These two protein chains interact to form a complex.

Sequence of protein 1:
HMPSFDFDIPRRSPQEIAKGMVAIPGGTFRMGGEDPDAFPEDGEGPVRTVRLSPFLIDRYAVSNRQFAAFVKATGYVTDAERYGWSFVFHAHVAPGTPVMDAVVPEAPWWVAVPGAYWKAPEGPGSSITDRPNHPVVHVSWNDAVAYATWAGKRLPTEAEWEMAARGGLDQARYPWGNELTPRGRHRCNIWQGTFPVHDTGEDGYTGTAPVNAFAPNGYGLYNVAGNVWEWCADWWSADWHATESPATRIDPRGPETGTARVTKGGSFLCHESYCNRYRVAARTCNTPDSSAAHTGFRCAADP

Sequence of protein 2:
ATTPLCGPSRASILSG

Residue-level contacts at the interface:
Residue W110 in protein 1 interacts with residue C7 in protein 2 (closest heavy-atom distance 4.5 Å).
Residue N286 in protein 1 interacts with residue S10 in protein 2 (closest heavy-atom distance 3.1 Å).
Residue S291 in protein 1 contacts residue R11 in protein 2 (closest heavy-atom distance 2.8 Å).
Residue T287 in protein 1 is in contact with residue S10 in protein 2 (closest heavy-atom distance 3.5 Å).
Residue E41 in protein 1 contacts residue T4 in protein 2 (closest heavy-atom distance 3.1 Å).
Residue M100 in protein 1 contacts residue I14 in protein 2 (closest heavy-atom distance 4.4 Å).
Residue F39 in protein 1 interacts with residue P5 in protein 2 (closest heavy-atom distance 3.5 Å).
Residue S86 in protein 1 is in contact with residue R11 in protein 2 (closest heavy-atom distance 4.2 Å).
Residue T284 in protein 1 interacts with residue G8 in protein 2 (closest heavy-atom distance 4.7 Å).
Residue F87 in protein 1 contacts residue R11 in protein 2 (closest heavy-atom distance 4.0 Å).
Residue A292 in protein 1 is in contact with residue P9 in protein 2 (closest heavy-atom distance 4.1 Å).
Residue V103 in protein 1 interacts with residue S13 in protein 2 (closest heavy-atom distance 4.0 Å).
Residue Y274 in protein 1 is in contact with residue L6 in protein 2 (closest heavy-atom distance 2.9 Å).
Residue A102 in protein 1 interacts with residue I14 in protein 2 (closest heavy-atom distance 3.6 Å).
Residue A107 in protein 1 interacts with residue L6 in protein 2 (closest heavy-atom distance 3.9 Å).
Residue V104 in protein 1 contacts residue S13 in protein 2 (closest heavy-atom distance 3.7 Å).
Residue Y83 in protein 1 contacts residue R11 in protein 2 (closest heavy-atom distance 3.5 Å).
Residue S291 in protein 1 interacts with residue P9 in protein 2 (closest heavy-atom distance 4.8 Å).
Residue A80 in protein 1 interacts with residue R11 in protein 2 (closest heavy-atom distance 3.4 Å).
Residue R277 in protein 1 contacts residue T4 in protein 2 (closest heavy-atom distance 3.5 Å).
Residue V104 in protein 1 interacts with residue I14 in protein 2 (closest heavy-atom distance 3.9 Å).
Residue T287 in protein 1 interacts with residue R11 in protein 2 (closest heavy-atom distance 4.1 Å).
Residue C275 in protein 1 is in contact with residue C7 in protein 2 (closest heavy-atom distance 3.3 Å).
Residue E106 in protein 1 is in contact with residue T3 in protein 2 (closest heavy-atom distance 4.6 Å).
Residue N286 in protein 1 is in contact with residue G8 in protein 2 (closest heavy-atom distance 3.6 Å).
Residue S290 in protein 1 interacts with residue S10 in protein 2 (closest heavy-atom distance 3.3 Å).
Residue W85 in protein 1 interacts with residue R11 in protein 2 (closest heavy-atom distance 2.9 Å).
Residue W110 in protein 1 interacts with residue P9 in protein 2 (closest heavy-atom distance 3.8 Å).
Residue T287 in protein 1 contacts residue A12 in protein 2 (closest heavy-atom distance 4.6 Å).
Residue R277 in protein 1 interacts with residue L6 in protein 2 (closest heavy-atom distance 4.1 Å).
Residue W109 in protein 1 is in contact with residue L6 in protein 2 (closest heavy-atom distance 4.4 Å).
Residue R277 in protein 1 interacts with residue P5 in protein 2 (closest heavy-atom distance 2.9 Å).
Residue C270 in protein 1 contacts residue C7 in protein 2 (closest heavy-atom distance 4.3 Å).
Residue S290 in protein 1 contacts residue A12 in protein 2 (closest heavy-atom distance 4.8 Å).
Residue P105 in protein 1 contacts residue S13 in protein 2 (closest heavy-atom distance 3.3 Å).
Residue H294 in protein 1 is in contact with residue G8 in protein 2 (closest heavy-atom distance 4.8 Å).
Residue H294 in protein 1 is in contact with residue C7 in protein 2 (closest heavy-atom distance 2.7 Å).
Residue Y274 in protein 1 interacts with residue P5 in protein 2 (closest heavy-atom distance 3.5 Å).
Residue D289 in protein 1 interacts with residue R11 in protein 2 (closest heavy-atom distance 2.9 Å).
Residue F87 in protein 1 interacts with residue I14 in protein 2 (closest heavy-atom distance 3.9 Å).
Residue D79 in protein 1 contacts residue R11 in protein 2 (closest heavy-atom distance 4.3 Å).
Residue N286 in protein 1 interacts with residue P9 in protein 2 (closest heavy-atom distance 2.9 Å).
Residue F87 in protein 1 contacts residue S13 in protein 2 (closest heavy-atom distance 4.8 Å).
Residue D42 in protein 1 contacts residue T4 in protein 2 (closest heavy-atom distance 4.0 Å).
Residue W85 in protein 1 interacts with residue I14 in protein 2 (closest heavy-atom distance 3.6 Å).
Residue V104 in protein 1 is in contact with residue L6 in protein 2 (closest heavy-atom distance 3.4 Å).
Residue P105 in protein 1 is in contact with residue L6 in protein 2 (closest heavy-atom distance 3.9 Å).
Residue C285 in protein 1 is in contact with residue G8 in protein 2 (closest heavy-atom distance 4.0 Å).
Residue F39 in protein 1 is in contact with residue T4 in protein 2 (closest heavy-atom distance 4.0 Å).
Residue S290 in protein 1 interacts with residue R11 in protein 2 (closest heavy-atom distance 2.9 Å).
Residue C275 in protein 1 contacts residue P5 in protein 2 (closest heavy-atom distance 3.9 Å).
Residue W229 in protein 1 contacts residue C7 in protein 2 (closest heavy-atom distance 3.6 Å).
Residue F87 in protein 1 contacts residue S10 in protein 2 (closest heavy-atom distance 3.6 Å).
Residue H294 in protein 1 is in contact with residue P9 in protein 2 (closest heavy-atom distance 3.8 Å).
Residue R277 in protein 1 contacts residue C7 in protein 2 (closest heavy-atom distance 3.2 Å).
Residue S290 in protein 1 is in contact with residue P9 in protein 2 (closest heavy-atom distance 4.0 Å).
Residue V104 in protein 1 is in contact with residue P9 in protein 2 (closest heavy-atom distance 4.1 Å).
Residue T284 in protein 1 contacts residue C7 in protein 2 (closest heavy-atom distance 4.3 Å).
Residue V103 in protein 1 interacts with residue I14 in protein 2 (closest heavy-atom distance 3.5 Å).
Residue F87 in protein 1 is in contact with residue P9 in protein 2 (closest heavy-atom distance 3.3 Å).